Sequence of chain B:
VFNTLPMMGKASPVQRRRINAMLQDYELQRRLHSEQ

Residue-level contacts at the interface:
Residue R258 in chain A contacts residue R64 in chain B (closest heavy-atom distance 3.2 Å).
Residue D82 in chain A interacts with residue Q70 in chain B (closest heavy-atom distance 3.5 Å).
Residue Q30 in chain A is in contact with residue M21 in chain B (closest heavy-atom distance 3.2 Å).
Residue L230 in chain A is in contact with residue Q63 in chain B (closest heavy-atom distance 3.4 Å).
Residue Q52 in chain A interacts with residue L19 in chain B (closest heavy-atom distance 3.6 Å).
Residue S26 in chain A contacts residue K24 in chain B (closest heavy-atom distance 3.0 Å).
Residue L74 in chain A is in contact with residue P27 in chain B (closest heavy-atom distance 3.6 Å).
Residue N243 in chain A contacts residue R52 in chain B (closest heavy-atom distance 3.8 Å).
Residue V85 in chain A contacts residue R64 in chain B (closest heavy-atom distance 3.3 Å).
Residue E71 in chain A interacts with residue P27 in chain B (closest heavy-atom distance 3.3 Å).
Residue Y83 in chain A is in contact with residue E69 in chain B (closest heavy-atom distance 3.3 Å).
Residue Y93 in chain A contacts residue Q70 in chain B (closest heavy-atom distance 3.9 Å).
Residue S237 in chain A interacts with residue Y60 in chain B (closest heavy-atom distance 2.9 Å).
Residue Q16 in chain A contacts residue Q70 in chain B (closest heavy-atom distance 3.9 Å).
Residue D86 in chain A interacts with residue R64 in chain B (closest heavy-atom distance 3.1 Å).
Residue V85 in chain A contacts residue R65 in chain B (closest heavy-atom distance 3.6 Å).
Residue L35 in chain A contacts residue K24 in chain B (closest heavy-atom distance 3.5 Å).
Residue V32 in chain A interacts with residue T18 in chain B (closest heavy-atom distance 3.1 Å).
Residue D54 in chain A interacts with residue T18 in chain B (closest heavy-atom distance 3.5 Å).
Residue D54 in chain A contacts residue L19 in chain B (closest heavy-atom distance 3.1 Å).
Residue R259 in chain A interacts with residue E61 in chain B (closest heavy-atom distance 3.4 Å).
Residue V211 in chain A contacts residue E69 in chain B (closest heavy-atom distance 3.6 Å).
Residue F238 in chain A interacts with residue Y60 in chain B (closest heavy-atom distance 3.8 Å).
Residue V32 in chain A interacts with residue P20 in chain B (closest heavy-atom distance 3.9 Å).
Residue N241 in chain A interacts with residue M56 in chain B (closest heavy-atom distance 3.5 Å).
Residue Y69 in chain A interacts with residue R65 in chain B (closest heavy-atom distance 3.3 Å).
Residue V32 in chain A interacts with residue V15 in chain B (closest heavy-atom distance 3.4 Å).
Residue L50 in chain A interacts with residue K24 in chain B (closest heavy-atom distance 3.7 Å).
Residue T272 in chain A is in contact with residue M56 in chain B (closest heavy-atom distance 3.4 Å).
Residue E33 in chain A is in contact with residue P20 in chain B (closest heavy-atom distance 3.7 Å).
Residue Q30 in chain A contacts residue P20 in chain B (closest heavy-atom distance 3.5 Å).
Residue L79 in chain A is in contact with residue L66 in chain B (closest heavy-atom distance 3.9 Å).
Residue G31 in chain A is in contact with residue N17 in chain B (closest heavy-atom distance 3.7 Å).
Residue S212 in chain A is in contact with residue H67 in chain B (closest heavy-atom distance 2.7 Å).
Residue E276 in chain A interacts with residue Y60 in chain B (closest heavy-atom distance 3.5 Å).
Residue A245 in chain A is in contact with residue R52 in chain B (closest heavy-atom distance 3.9 Å).
Residue I226 in chain A contacts residue M56 in chain B (closest heavy-atom distance 3.2 Å).
Residue E158 in chain A interacts with residue K24 in chain B (closest heavy-atom distance 2.5 Å).
Residue N80 in chain A interacts with residue R65 in chain B (closest heavy-atom distance 3.8 Å).
Residue D86 in chain A is in contact with residue K24 in chain B (closest heavy-atom distance 3.2 Å).
Residue V274 in chain A contacts residue L57 in chain B (closest heavy-atom distance 3.8 Å).
Residue G234 in chain A contacts residue E69 in chain B (closest heavy-atom distance 3.9 Å).
Residue E33 in chain A interacts with residue G23 in chain B (closest heavy-atom distance 3.5 Å).
Residue R58 in chain A interacts with residue A25 in chain B (closest heavy-atom distance 3.1 Å).
Residue E33 in chain A contacts residue K24 in chain B (closest heavy-atom distance 3.2 Å).
Residue V32 in chain A contacts residue N17 in chain B (closest heavy-atom distance 3.2 Å).
Residue Q30 in chain A interacts with residue N17 in chain B (closest heavy-atom distance 2.5 Å).
Residue R98 in chain A interacts with residue E69 in chain B (closest heavy-atom distance 3.3 Å).
Residue V261 in chain A is in contact with residue L57 in chain B (closest heavy-atom distance 3.5 Å).
Residue R259 in chain A contacts residue Y60 in chain B (closest heavy-atom distance 3.9 Å).
Residue S232 in chain A contacts residue E69 in chain B (closest heavy-atom distance 2.7 Å).
Residue G275 in chain A contacts residue Y60 in chain B (closest heavy-atom distance 3.8 Å).
Residue R58 in chain A is in contact with residue S26 in chain B (closest heavy-atom distance 3.0 Å).
Residue E270 in chain A interacts with residue R52 in chain B (closest heavy-atom distance 3.2 Å).
Residue R259 in chain A contacts residue L57 in chain B (closest heavy-atom distance 3.1 Å).
Residue F77 in chain A is in contact with residue V28 in chain B (closest heavy-atom distance 3.4 Å).
Residue P247 in chain A contacts residue R52 in chain B (closest heavy-atom distance 3.6 Å).
Residue N243 in chain A is in contact with residue M56 in chain B (closest heavy-atom distance 3.3 Å).
Residue G31 in chain A is in contact with residue P20 in chain B (closest heavy-atom distance 3.8 Å).
Residue D82 in chain A contacts residue E69 in chain B (closest heavy-atom distance 2.7 Å).

This data describes a binding interaction between two proteins.

Sequence of chain A:
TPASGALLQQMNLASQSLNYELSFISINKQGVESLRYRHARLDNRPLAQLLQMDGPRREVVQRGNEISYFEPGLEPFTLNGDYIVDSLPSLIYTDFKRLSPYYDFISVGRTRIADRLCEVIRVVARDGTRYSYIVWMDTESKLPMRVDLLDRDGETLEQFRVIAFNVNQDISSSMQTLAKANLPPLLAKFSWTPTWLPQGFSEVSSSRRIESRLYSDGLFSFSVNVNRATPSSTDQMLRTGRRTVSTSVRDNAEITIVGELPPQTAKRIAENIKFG